Sequence of chain B:
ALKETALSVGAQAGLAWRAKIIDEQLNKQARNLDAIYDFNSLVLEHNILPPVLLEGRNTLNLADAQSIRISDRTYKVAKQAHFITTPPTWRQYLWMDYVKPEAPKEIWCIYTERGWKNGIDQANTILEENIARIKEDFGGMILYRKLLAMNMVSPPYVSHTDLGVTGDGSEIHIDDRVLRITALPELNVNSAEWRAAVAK

Interface contacts:
Residue R245 in chain B contacts residue I125 in chain A (closest heavy-atom distance 4.3 Å).
Residue V233 in chain B interacts with residue V257 in chain A (closest heavy-atom distance 3.4 Å).
Residue I249 in chain B contacts residue Q123 in chain A (closest heavy-atom distance 2.9 Å).
Residue I240 in chain B contacts residue V257 in chain A (closest heavy-atom distance 3.9 Å).
Residue E239 in chain B is in contact with residue L255 in chain A (closest heavy-atom distance 4.1 Å).
Residue I242 in chain B contacts residue W262 in chain A (closest heavy-atom distance 3.9 Å).
Residue S238 in chain B is in contact with residue L255 in chain A (closest heavy-atom distance 4.3 Å).
Residue T142 in chain B contacts residue L117 in chain A (closest heavy-atom distance 4.0 Å).
Residue V233 in chain B is in contact with residue S259 in chain A (closest heavy-atom distance 3.9 Å).
Residue V246 in chain B is in contact with residue I125 in chain A (closest heavy-atom distance 3.8 Å).
Residue I242 in chain B contacts residue Y132 in chain A (closest heavy-atom distance 3.8 Å).
Residue L247 in chain B contacts residue I127 in chain A (closest heavy-atom distance 4.5 Å).
Residue G237 in chain B contacts residue V134 in chain A (closest heavy-atom distance 3.7 Å).
Residue H241 in chain B contacts residue R126 in chain A (closest heavy-atom distance 4.6 Å).
Residue I240 in chain B interacts with residue T131 in chain A (closest heavy-atom distance 3.1 Å).
Residue R245 in chain B contacts residue R126 in chain A (closest heavy-atom distance 3.6 Å).
Residue G235 in chain B interacts with residue V257 in chain A (closest heavy-atom distance 3.7 Å).
Residue T234 in chain B contacts residue R126 in chain A (closest heavy-atom distance 4.6 Å).
Residue T142 in chain B is in contact with residue L119 in chain A (closest heavy-atom distance 4.0 Å).
Residue H139 in chain B interacts with residue A122 in chain A (closest heavy-atom distance 3.9 Å).
Residue F140 in chain B is in contact with residue I125 in chain A (closest heavy-atom distance 3.9 Å).
Residue S238 in chain B interacts with residue Y132 in chain A (closest heavy-atom distance 4.1 Å).
Residue D244 in chain B interacts with residue R126 in chain A (closest heavy-atom distance 3.2 Å).
Residue F140 in chain B contacts residue A122 in chain A (closest heavy-atom distance 3.4 Å).
Residue S238 in chain B is in contact with residue E254 in chain A (closest heavy-atom distance 4.0 Å).
Residue D243 in chain B contacts residue S128 in chain A (closest heavy-atom distance 2.9 Å).
Residue F140 in chain B interacts with residue Q123 in chain A (closest heavy-atom distance 3.5 Å).
Residue L252 in chain B contacts residue Q123 in chain A (closest heavy-atom distance 3.5 Å).
Residue E239 in chain B interacts with residue Y132 in chain A (closest heavy-atom distance 3.4 Å).
Residue R248 in chain B interacts with residue S124 in chain A (closest heavy-atom distance 4.1 Å).
Residue E239 in chain B is in contact with residue K133 in chain A (closest heavy-atom distance 3.6 Å).
Residue H241 in chain B contacts residue T131 in chain A (closest heavy-atom distance 3.4 Å).
Residue F140 in chain B is in contact with residue S124 in chain A (closest heavy-atom distance 3.8 Å).
Residue G237 in chain B contacts residue E254 in chain A (closest heavy-atom distance 3.1 Å).
Residue L247 in chain B contacts residue S124 in chain A (closest heavy-atom distance 3.3 Å).
Residue D243 in chain B is in contact with residue R130 in chain A (closest heavy-atom distance 4.7 Å).
Residue L247 in chain B is in contact with residue I125 in chain A (closest heavy-atom distance 3.0 Å).
Residue V233 in chain B contacts residue W262 in chain A (closest heavy-atom distance 3.8 Å).
Residue L247 in chain B interacts with residue Q123 in chain A (closest heavy-atom distance 4.1 Å).
Residue D243 in chain B interacts with residue I127 in chain A (closest heavy-atom distance 3.7 Å).
Residue D244 in chain B interacts with residue S128 in chain A (closest heavy-atom distance 3.6 Å).
Residue D244 in chain B contacts residue I127 in chain A (closest heavy-atom distance 3.6 Å).
Residue S238 in chain B contacts residue V134 in chain A (closest heavy-atom distance 3.0 Å).
Residue F140 in chain B interacts with residue L119 in chain A (closest heavy-atom distance 3.5 Å).
Residue I242 in chain B interacts with residue R130 in chain A (closest heavy-atom distance 2.9 Å).
Residue H241 in chain B contacts residue S128 in chain A (closest heavy-atom distance 3.8 Å).
Residue H241 in chain B interacts with residue R130 in chain A (closest heavy-atom distance 3.2 Å).
Residue I240 in chain B is in contact with residue W262 in chain A (closest heavy-atom distance 3.9 Å).
Residue I249 in chain B is in contact with residue A122 in chain A (closest heavy-atom distance 4.3 Å).
Residue D243 in chain B interacts with residue D129 in chain A (closest heavy-atom distance 3.0 Å).
Residue R248 in chain B interacts with residue Q123 in chain A (closest heavy-atom distance 3.4 Å).
Residue R245 in chain B interacts with residue I127 in chain A (closest heavy-atom distance 2.9 Å).
Residue D236 in chain B contacts residue V257 in chain A (closest heavy-atom distance 4.0 Å).
Residue I240 in chain B is in contact with residue R130 in chain A (closest heavy-atom distance 3.9 Å).
Residue V246 in chain B interacts with residue R126 in chain A (closest heavy-atom distance 3.8 Å).
Residue D236 in chain B is in contact with residue L255 in chain A (closest heavy-atom distance 4.7 Å).
Residue I240 in chain B is in contact with residue L255 in chain A (closest heavy-atom distance 3.9 Å).
Residue I240 in chain B interacts with residue Y132 in chain A (closest heavy-atom distance 3.0 Å).
Residue S238 in chain B interacts with residue K133 in chain A (closest heavy-atom distance 3.6 Å).
Residue G237 in chain B interacts with residue L255 in chain A (closest heavy-atom distance 3.2 Å).

This data describes a binding interaction between two proteins.

Sequence of chain A:
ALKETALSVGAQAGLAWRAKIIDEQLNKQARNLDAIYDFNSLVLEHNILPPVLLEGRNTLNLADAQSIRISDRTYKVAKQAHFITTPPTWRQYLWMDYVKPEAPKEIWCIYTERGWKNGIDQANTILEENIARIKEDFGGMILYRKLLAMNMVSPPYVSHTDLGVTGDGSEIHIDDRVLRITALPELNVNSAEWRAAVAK